Sequence of protein 2:
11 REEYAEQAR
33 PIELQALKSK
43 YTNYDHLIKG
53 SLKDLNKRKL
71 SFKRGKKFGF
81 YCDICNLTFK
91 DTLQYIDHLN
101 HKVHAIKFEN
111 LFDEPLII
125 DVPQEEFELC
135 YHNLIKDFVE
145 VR

The following describes two proteins that form a bound complex.

Residue-level contacts at the interface:
Residue V55 in protein 1 contacts residue C134 in protein 2 (closest heavy-atom distance 4.0 Å).
Residue F104 in protein 1 interacts with residue E132 in protein 2 (closest heavy-atom distance 4.7 Å).
Residue Q101 in protein 1 is in contact with residue V126 in protein 2 (closest heavy-atom distance 3.7 Å).
Residue E47 in protein 1 is in contact with residue N100 in protein 2 (closest heavy-atom distance 2.8 Å).
Residue N43 in protein 1 contacts residue I50 in protein 2 (closest heavy-atom distance 3.3 Å).
Residue V55 in protein 1 contacts residue F131 in protein 2 (closest heavy-atom distance 3.5 Å).
Residue L105 in protein 1 interacts with residue Y135 in protein 2 (closest heavy-atom distance 3.6 Å).
Residue F114 in protein 1 contacts residue F142 in protein 2 (closest heavy-atom distance 4.1 Å).
Residue E47 in protein 1 contacts residue H101 in protein 2 (closest heavy-atom distance 4.4 Å).
Residue E47 in protein 1 contacts residue A105 in protein 2 (closest heavy-atom distance 5.0 Å).
Residue N46 in protein 1 is in contact with residue L116 in protein 2 (closest heavy-atom distance 4.1 Å).
Residue V42 in protein 1 is in contact with residue I96 in protein 2 (closest heavy-atom distance 3.5 Å).
Residue R50 in protein 1 contacts residue P115 in protein 2 (closest heavy-atom distance 3.3 Å).
Residue E47 in protein 1 interacts with residue T44 in protein 2 (closest heavy-atom distance 4.8 Å).
Residue I62 in protein 1 contacts residue F142 in protein 2 (closest heavy-atom distance 3.8 Å).
Residue T53 in protein 1 is in contact with residue I118 in protein 2 (closest heavy-atom distance 4.7 Å).
Residue N98 in protein 1 is in contact with residue V126 in protein 2 (closest heavy-atom distance 3.6 Å).
Residue F104 in protein 1 interacts with residue F131 in protein 2 (closest heavy-atom distance 3.4 Å).
Residue R50 in protein 1 is in contact with residue I117 in protein 2 (closest heavy-atom distance 4.3 Å).
Residue L105 in protein 1 is in contact with residue F131 in protein 2 (closest heavy-atom distance 4.6 Å).
Residue I62 in protein 1 is in contact with residue L138 in protein 2 (closest heavy-atom distance 3.9 Å).
Residue M54 in protein 1 is in contact with residue E130 in protein 2 (closest heavy-atom distance 4.5 Å).
Residue S48 in protein 1 contacts residue Y46 in protein 2 (closest heavy-atom distance 3.1 Å).
Residue R50 in protein 1 is in contact with residue T44 in protein 2 (closest heavy-atom distance 3.2 Å).
Residue K59 in protein 1 contacts residue L138 in protein 2 (closest heavy-atom distance 3.4 Å).
Residue Q101 in protein 1 interacts with residue F131 in protein 2 (closest heavy-atom distance 3.5 Å).
Residue K41 in protein 1 is in contact with residue L93 in protein 2 (closest heavy-atom distance 3.8 Å).
Residue T53 in protein 1 contacts residue E130 in protein 2 (closest heavy-atom distance 3.5 Å).
Residue L58 in protein 1 contacts residue L138 in protein 2 (closest heavy-atom distance 3.7 Å).
Residue M38 in protein 1 interacts with residue L93 in protein 2 (closest heavy-atom distance 4.0 Å).
Residue N112 in protein 1 interacts with residue I139 in protein 2 (closest heavy-atom distance 3.3 Å).
Residue L58 in protein 1 is in contact with residue Y135 in protein 2 (closest heavy-atom distance 4.4 Å).
Residue M38 in protein 1 is in contact with residue I96 in protein 2 (closest heavy-atom distance 3.6 Å).
Residue V108 in protein 1 is in contact with residue Y135 in protein 2 (closest heavy-atom distance 3.6 Å).
Residue F114 in protein 1 contacts residue R146 in protein 2 (closest heavy-atom distance 3.4 Å).
Residue G51 in protein 1 is in contact with residue I117 in protein 2 (closest heavy-atom distance 4.9 Å).
Residue N43 in protein 1 interacts with residue D47 in protein 2 (closest heavy-atom distance 4.3 Å).
Residue D115 in protein 1 is in contact with residue Y135 in protein 2 (closest heavy-atom distance 2.4 Å).
Residue N112 in protein 1 is in contact with residue V143 in protein 2 (closest heavy-atom distance 4.6 Å).
Residue K109 in protein 1 is in contact with residue Y135 in protein 2 (closest heavy-atom distance 3.5 Å).
Residue V55 in protein 1 interacts with residue E130 in protein 2 (closest heavy-atom distance 3.4 Å).
Residue V55 in protein 1 contacts residue Y135 in protein 2 (closest heavy-atom distance 4.9 Å).
Residue E47 in protein 1 is in contact with residue Y46 in protein 2 (closest heavy-atom distance 3.1 Å).
Residue M38 in protein 1 is in contact with residue T92 in protein 2 (closest heavy-atom distance 3.5 Å).
Residue V42 in protein 1 is in contact with residue Y46 in protein 2 (closest heavy-atom distance 3.6 Å).
Residue R50 in protein 1 contacts residue L116 in protein 2 (closest heavy-atom distance 3.1 Å).
Residue V42 in protein 1 interacts with residue I50 in protein 2 (closest heavy-atom distance 3.7 Å).
Residue F104 in protein 1 is in contact with residue Q128 in protein 2 (closest heavy-atom distance 4.9 Å).
Residue R50 in protein 1 interacts with residue I118 in protein 2 (closest heavy-atom distance 3.1 Å).
Residue V55 in protein 1 contacts residue L138 in protein 2 (closest heavy-atom distance 3.4 Å).
Residue N43 in protein 1 interacts with residue Y46 in protein 2 (closest heavy-atom distance 4.3 Å).
Residue E47 in protein 1 contacts residue L99 in protein 2 (closest heavy-atom distance 3.5 Å).
Residue K109 in protein 1 interacts with residue H136 in protein 2 (closest heavy-atom distance 3.4 Å).
Residue D115 in protein 1 is in contact with residue I139 in protein 2 (closest heavy-atom distance 3.2 Å).
Residue I62 in protein 1 is in contact with residue Y135 in protein 2 (closest heavy-atom distance 4.3 Å).
Residue G51 in protein 1 contacts residue L116 in protein 2 (closest heavy-atom distance 3.3 Å).
Residue N36 in protein 1 is in contact with residue L93 in protein 2 (closest heavy-atom distance 4.9 Å).
Residue K41 in protein 1 interacts with residue I96 in protein 2 (closest heavy-atom distance 3.5 Å).
Residue K109 in protein 1 interacts with residue I139 in protein 2 (closest heavy-atom distance 3.7 Å).

Sequence of protein 1:
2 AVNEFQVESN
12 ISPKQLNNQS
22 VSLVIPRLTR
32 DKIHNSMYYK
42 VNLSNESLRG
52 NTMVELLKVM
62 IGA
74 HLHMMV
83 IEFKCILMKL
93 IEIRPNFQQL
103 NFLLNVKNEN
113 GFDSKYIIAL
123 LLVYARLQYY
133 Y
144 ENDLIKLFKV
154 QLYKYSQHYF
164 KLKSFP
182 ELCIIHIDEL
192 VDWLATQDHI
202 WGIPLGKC